Residue-level contacts at the interface:
Residue S133 in chain B is in contact with residue S175 in chain A (closest heavy-atom distance 2.8 Å).
Residue E208 in chain B interacts with residue E118 in chain A (closest heavy-atom distance 3.2 Å).
Residue T179 in chain B is in contact with residue T60 in chain A (closest heavy-atom distance 3.3 Å).
Residue Y190 in chain B contacts residue S166 in chain A (closest heavy-atom distance 3.6 Å).
Residue M154 in chain B interacts with residue E184 in chain A (closest heavy-atom distance 3.5 Å).
Residue Q159 in chain B interacts with residue F80 in chain A (closest heavy-atom distance 3.1 Å).
Residue R168 in chain B is in contact with residue N83 in chain A (closest heavy-atom distance 3.5 Å).
Residue L207 in chain B contacts residue M116 in chain A (closest heavy-atom distance 3.5 Å).
Residue L191 in chain B interacts with residue N30 in chain A (closest heavy-atom distance 2.9 Å).
Residue R196 in chain B is in contact with residue W101 in chain A (closest heavy-atom distance 3.4 Å).
Residue N122 in chain B contacts residue P167 in chain A (closest heavy-atom distance 3.5 Å).
Residue K186 in chain B interacts with residue N30 in chain A (closest heavy-atom distance 3.4 Å).
Residue Y190 in chain B contacts residue T102 in chain A (closest heavy-atom distance 3.3 Å).
Residue N187 in chain B interacts with residue G29 in chain A (closest heavy-atom distance 3.3 Å).
Residue L191 in chain B is in contact with residue G29 in chain A (closest heavy-atom distance 3.3 Å).
Residue R142 in chain B interacts with residue T178 in chain A (closest heavy-atom distance 3.5 Å).
Residue S193 in chain B is in contact with residue W101 in chain A (closest heavy-atom distance 3.5 Å).
Residue D134 in chain B interacts with residue N174 in chain A (closest heavy-atom distance 3.0 Å).
Residue A130 in chain B contacts residue N171 in chain A (closest heavy-atom distance 3.3 Å).
Residue K94 in chain B contacts residue E36 in chain A (closest heavy-atom distance 2.7 Å).
Residue M154 in chain B is in contact with residue T185 in chain A (closest heavy-atom distance 3.6 Å).
Residue R196 in chain B is in contact with residue M100 in chain A (closest heavy-atom distance 2.8 Å).
Residue G151 in chain B contacts residue E184 in chain A (closest heavy-atom distance 3.3 Å).
Residue L203 in chain B interacts with residue L106 in chain A (closest heavy-atom distance 3.5 Å).
Residue N187 in chain B interacts with residue N30 in chain A (closest heavy-atom distance 3.5 Å).
Residue V129 in chain B is in contact with residue N171 in chain A (closest heavy-atom distance 3.5 Å).
Residue Q175 in chain B is in contact with residue F63 in chain A (closest heavy-atom distance 3.3 Å).
Residue G151 in chain B is in contact with residue T185 in chain A (closest heavy-atom distance 3.5 Å).
Residue E208 in chain B interacts with residue P117 in chain A (closest heavy-atom distance 3.6 Å).
Residue R196 in chain B contacts residue Y96 in chain A (closest heavy-atom distance 3.2 Å).
Residue I183 in chain B is in contact with residue L39 in chain A (closest heavy-atom distance 3.5 Å).
Residue D164 in chain B is in contact with residue F80 in chain A (closest heavy-atom distance 3.5 Å).
Residue R196 in chain B is in contact with residue E118 in chain A (closest heavy-atom distance 2.9 Å).
Residue L191 in chain B contacts residue W101 in chain A (closest heavy-atom distance 2.9 Å).
Residue N171 in chain B is in contact with residue N87 in chain A (closest heavy-atom distance 2.9 Å).
Residue D164 in chain B interacts with residue N83 in chain A (closest heavy-atom distance 3.0 Å).
Residue Q159 in chain B contacts residue P79 in chain A (closest heavy-atom distance 3.1 Å).
Residue E208 in chain B is in contact with residue T119 in chain A (closest heavy-atom distance 3.3 Å).
Residue S193 in chain B contacts residue D31 in chain A (closest heavy-atom distance 2.5 Å).
Residue C126 in chain B contacts residue N171 in chain A (closest heavy-atom distance 2.7 Å).
Residue Q175 in chain B contacts residue S59 in chain A (closest heavy-atom distance 2.8 Å).
Residue R168 in chain B contacts residue E72 in chain A (closest heavy-atom distance 3.0 Å).
Residue Y190 in chain B interacts with residue R97 in chain A (closest heavy-atom distance 3.3 Å).
Residue Y90 in chain B is in contact with residue E36 in chain A (closest heavy-atom distance 2.9 Å).
Residue N152 in chain B contacts residue D78 in chain A (closest heavy-atom distance 2.8 Å).
Residue N123 in chain B interacts with residue P167 in chain A (closest heavy-atom distance 3.4 Å).
Residue G151 in chain B interacts with residue F81 in chain A (closest heavy-atom distance 3.4 Å).
Residue Q159 in chain B is in contact with residue D78 in chain A (closest heavy-atom distance 3.6 Å).
Residue Y190 in chain B interacts with residue W101 in chain A (closest heavy-atom distance 3.4 Å).
Residue T192 in chain B is in contact with residue N30 in chain A (closest heavy-atom distance 3.3 Å).
Residue L203 in chain B is in contact with residue K110 in chain A (closest heavy-atom distance 3.1 Å).
Residue K204 in chain B is in contact with residue K110 in chain A (closest heavy-atom distance 3.3 Å).
Residue Y190 in chain B interacts with residue D98 in chain A (closest heavy-atom distance 2.7 Å).
Residue F158 in chain B contacts residue F80 in chain A (closest heavy-atom distance 3.3 Å).
Residue T179 in chain B is in contact with residue D57 in chain A (closest heavy-atom distance 2.9 Å).
Residue D134 in chain B interacts with residue T178 in chain A (closest heavy-atom distance 3.6 Å).
Residue T192 in chain B is in contact with residue D31 in chain A (closest heavy-atom distance 3.5 Å).
Residue N187 in chain B is in contact with residue R97 in chain A (closest heavy-atom distance 3.1 Å).
Residue T189 in chain B is in contact with residue T102 in chain A (closest heavy-atom distance 3.5 Å).
Residue Y190 in chain B interacts with residue N30 in chain A (closest heavy-atom distance 3.2 Å).

Sequence of chain A:
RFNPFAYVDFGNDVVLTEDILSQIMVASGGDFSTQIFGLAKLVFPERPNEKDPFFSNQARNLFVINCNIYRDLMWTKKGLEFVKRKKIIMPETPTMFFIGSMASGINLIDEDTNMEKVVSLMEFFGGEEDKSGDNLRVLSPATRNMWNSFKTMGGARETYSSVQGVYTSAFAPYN

This data describes a binding interaction between two proteins.

Sequence of chain B:
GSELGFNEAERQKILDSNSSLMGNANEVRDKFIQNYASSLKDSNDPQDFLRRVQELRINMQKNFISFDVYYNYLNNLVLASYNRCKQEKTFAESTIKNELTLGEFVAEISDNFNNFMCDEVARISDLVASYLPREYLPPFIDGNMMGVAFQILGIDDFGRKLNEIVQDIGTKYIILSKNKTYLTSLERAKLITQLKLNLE